These two protein chains interact to form a complex.

Sequence of protein 1:
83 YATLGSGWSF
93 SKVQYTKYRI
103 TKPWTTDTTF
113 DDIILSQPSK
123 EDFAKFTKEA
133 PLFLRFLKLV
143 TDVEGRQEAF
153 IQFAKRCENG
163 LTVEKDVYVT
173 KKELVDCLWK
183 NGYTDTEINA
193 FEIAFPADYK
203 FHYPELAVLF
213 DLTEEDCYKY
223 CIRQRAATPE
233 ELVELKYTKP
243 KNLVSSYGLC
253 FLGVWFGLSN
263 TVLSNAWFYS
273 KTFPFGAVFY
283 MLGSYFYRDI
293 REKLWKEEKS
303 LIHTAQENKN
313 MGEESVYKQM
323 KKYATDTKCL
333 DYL

Residue-level contacts at the interface:
Residue K182 in protein 1 interacts with residue R23 in protein 2 (closest heavy-atom distance 3.0 Å).
Residue F212 in protein 1 interacts with residue L15 in protein 2 (closest heavy-atom distance 3.4 Å).
Residue N312 in protein 1 contacts residue Q28 in protein 2 (closest heavy-atom distance 3.3 Å).
Residue Y222 in protein 1 is in contact with residue S11 in protein 2 (closest heavy-atom distance 3.8 Å).
Residue S317 in protein 1 interacts with residue S80 in protein 2 (closest heavy-atom distance 4.0 Å).
Residue Y325 in protein 1 contacts residue A86 in protein 2 (closest heavy-atom distance 2.7 Å).
Residue Q321 in protein 1 interacts with residue S80 in protein 2 (closest heavy-atom distance 3.2 Å).
Residue Y319 in protein 1 is in contact with residue L33 in protein 2 (closest heavy-atom distance 3.8 Å).
Residue Y185 in protein 1 is in contact with residue R19 in protein 2 (closest heavy-atom distance 3.6 Å).
Residue N312 in protein 1 contacts residue G27 in protein 2 (closest heavy-atom distance 4.0 Å).
Residue D218 in protein 1 is in contact with residue S11 in protein 2 (closest heavy-atom distance 3.4 Å).
Residue Y185 in protein 1 is in contact with residue L15 in protein 2 (closest heavy-atom distance 3.5 Å).
Residue L214 in protein 1 contacts residue K18 in protein 2 (closest heavy-atom distance 3.8 Å).
Residue G184 in protein 1 is in contact with residue V21 in protein 2 (closest heavy-atom distance 3.3 Å).
Residue Y325 in protein 1 contacts residue A85 in protein 2 (closest heavy-atom distance 4.0 Å).
Residue K182 in protein 1 interacts with residue Q22 in protein 2 (closest heavy-atom distance 2.9 Å).
Residue Q321 in protein 1 is in contact with residue A79 in protein 2 (closest heavy-atom distance 3.9 Å).
Residue E315 in protein 1 contacts residue G27 in protein 2 (closest heavy-atom distance 3.2 Å).
Residue F212 in protein 1 interacts with residue K18 in protein 2 (closest heavy-atom distance 3.4 Å).
Residue E316 in protein 1 interacts with residue Q28 in protein 2 (closest heavy-atom distance 3.7 Å).
Residue Q321 in protein 1 interacts with residue L76 in protein 2 (closest heavy-atom distance 3.6 Å).
Residue D328 in protein 1 interacts with residue S88 in protein 2 (closest heavy-atom distance 2.9 Å).
Residue L86 in protein 1 is in contact with residue H54 in protein 2 (closest heavy-atom distance 3.7 Å).
Residue T85 in protein 1 interacts with residue H54 in protein 2 (closest heavy-atom distance 3.4 Å).
Residue V318 in protein 1 is in contact with residue L76 in protein 2 (closest heavy-atom distance 4.0 Å).
Residue N183 in protein 1 is in contact with residue F16 in protein 2 (closest heavy-atom distance 3.3 Å).
Residue N183 in protein 1 interacts with residue R19 in protein 2 (closest heavy-atom distance 3.8 Å).
Residue G184 in protein 1 contacts residue R23 in protein 2 (closest heavy-atom distance 3.4 Å).
Residue W181 in protein 1 contacts residue Q32 in protein 2 (closest heavy-atom distance 3.4 Å).
Residue N183 in protein 1 interacts with residue L15 in protein 2 (closest heavy-atom distance 2.9 Å).
Residue R225 in protein 1 is in contact with residue N55 in protein 2 (closest heavy-atom distance 3.2 Å).
Residue Y222 in protein 1 interacts with residue L14 in protein 2 (closest heavy-atom distance 3.9 Å).
Residue M322 in protein 1 is in contact with residue L76 in protein 2 (closest heavy-atom distance 3.8 Å).
Residue L214 in protein 1 is in contact with residue L14 in protein 2 (closest heavy-atom distance 3.5 Å).
Residue W181 in protein 1 is in contact with residue R23 in protein 2 (closest heavy-atom distance 3.0 Å).
Residue Y222 in protein 1 contacts residue V12 in protein 2 (closest heavy-atom distance 3.4 Å).
Residue Y319 in protein 1 is in contact with residue V26 in protein 2 (closest heavy-atom distance 4.0 Å).
Residue R225 in protein 1 interacts with residue D57 in protein 2 (closest heavy-atom distance 2.4 Å).
Residue R225 in protein 1 contacts residue S11 in protein 2 (closest heavy-atom distance 3.2 Å).
Residue D328 in protein 1 is in contact with residue A89 in protein 2 (closest heavy-atom distance 2.9 Å).
Residue Y185 in protein 1 is in contact with residue K18 in protein 2 (closest heavy-atom distance 3.2 Å).
Residue E189 in protein 1 is in contact with residue R19 in protein 2 (closest heavy-atom distance 2.9 Å).
Residue K320 in protein 1 contacts residue S80 in protein 2 (closest heavy-atom distance 3.2 Å).
Residue N183 in protein 1 is in contact with residue L14 in protein 2 (closest heavy-atom distance 3.2 Å).
Residue E315 in protein 1 is in contact with residue V26 in protein 2 (closest heavy-atom distance 3.7 Å).
Residue N183 in protein 1 contacts residue V21 in protein 2 (closest heavy-atom distance 2.6 Å).
Residue E316 in protein 1 interacts with residue G27 in protein 2 (closest heavy-atom distance 3.8 Å).
Residue Y319 in protein 1 interacts with residue Q32 in protein 2 (closest heavy-atom distance 3.6 Å).
Residue C179 in protein 1 contacts residue L14 in protein 2 (closest heavy-atom distance 3.0 Å).
Residue W181 in protein 1 contacts residue I24 in protein 2 (closest heavy-atom distance 3.8 Å).
Residue G314 in protein 1 contacts residue L77 in protein 2 (closest heavy-atom distance 3.9 Å).
Residue L180 in protein 1 interacts with residue L15 in protein 2 (closest heavy-atom distance 3.5 Å).
Residue Y319 in protein 1 interacts with residue H31 in protein 2 (closest heavy-atom distance 3.7 Å).
Residue Y185 in protein 1 is in contact with residue R23 in protein 2 (closest heavy-atom distance 2.9 Å).
Residue D213 in protein 1 is in contact with residue K18 in protein 2 (closest heavy-atom distance 3.9 Å).
Residue L214 in protein 1 contacts residue P10 in protein 2 (closest heavy-atom distance 4.0 Å).
Residue G184 in protein 1 interacts with residue R19 in protein 2 (closest heavy-atom distance 3.2 Å).
Residue W181 in protein 1 interacts with residue E25 in protein 2 (closest heavy-atom distance 3.6 Å).
Residue N183 in protein 1 is in contact with residue Q22 in protein 2 (closest heavy-atom distance 2.9 Å).
Residue D218 in protein 1 contacts residue P10 in protein 2 (closest heavy-atom distance 3.4 Å).

Sequence of protein 2:
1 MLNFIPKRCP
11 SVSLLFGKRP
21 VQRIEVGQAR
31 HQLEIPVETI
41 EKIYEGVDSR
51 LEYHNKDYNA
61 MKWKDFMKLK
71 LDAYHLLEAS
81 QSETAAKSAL